Sequence of protein 2:
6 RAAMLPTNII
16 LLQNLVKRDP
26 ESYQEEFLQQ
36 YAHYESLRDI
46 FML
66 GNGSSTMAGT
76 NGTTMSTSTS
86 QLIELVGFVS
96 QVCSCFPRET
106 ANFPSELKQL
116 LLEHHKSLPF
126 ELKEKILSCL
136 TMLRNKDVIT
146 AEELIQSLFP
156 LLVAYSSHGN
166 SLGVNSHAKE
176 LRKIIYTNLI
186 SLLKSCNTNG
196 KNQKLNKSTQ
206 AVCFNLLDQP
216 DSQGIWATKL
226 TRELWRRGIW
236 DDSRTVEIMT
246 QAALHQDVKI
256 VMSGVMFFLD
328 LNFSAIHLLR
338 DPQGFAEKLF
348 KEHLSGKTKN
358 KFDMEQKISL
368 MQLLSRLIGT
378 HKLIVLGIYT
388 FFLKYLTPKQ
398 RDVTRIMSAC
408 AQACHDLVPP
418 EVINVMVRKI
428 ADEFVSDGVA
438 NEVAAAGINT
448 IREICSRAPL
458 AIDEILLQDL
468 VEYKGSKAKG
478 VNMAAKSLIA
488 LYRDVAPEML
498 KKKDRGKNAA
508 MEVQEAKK

These two protein chains interact to form a complex.

Contacts between the two chains:
Residue G435 in protein 2 contacts residue N114 in protein 1 (closest heavy-atom distance 4.5 Å).
Residue Y470 in protein 2 contacts residue L117 in protein 1 (closest heavy-atom distance 4.4 Å).
Residue G472 in protein 2 interacts with residue K118 in protein 1 (closest heavy-atom distance 4.2 Å).
Residue K474 in protein 2 contacts residue A116 in protein 1 (closest heavy-atom distance 4.1 Å).
Residue A437 in protein 2 contacts residue N114 in protein 1 (closest heavy-atom distance 4.6 Å).
Residue V436 in protein 2 contacts residue N114 in protein 1 (closest heavy-atom distance 3.5 Å).
Residue N438 in protein 2 contacts residue L117 in protein 1 (closest heavy-atom distance 3.5 Å).
Residue A441 in protein 2 interacts with residue L117 in protein 1 (closest heavy-atom distance 4.5 Å).
Residue N438 in protein 2 interacts with residue N114 in protein 1 (closest heavy-atom distance 3.1 Å).
Residue E469 in protein 2 contacts residue E119 in protein 1 (closest heavy-atom distance 3.7 Å).
Residue G435 in protein 2 is in contact with residue R113 in protein 1 (closest heavy-atom distance 4.5 Å).
Residue G472 in protein 2 is in contact with residue L117 in protein 1 (closest heavy-atom distance 3.6 Å).
Residue K474 in protein 2 is in contact with residue K115 in protein 1 (closest heavy-atom distance 3.6 Å).
Residue G435 in protein 2 contacts residue K112 in protein 1 (closest heavy-atom distance 3.6 Å).
Residue S473 in protein 2 is in contact with residue K118 in protein 1 (closest heavy-atom distance 4.6 Å).
Residue S473 in protein 2 interacts with residue A116 in protein 1 (closest heavy-atom distance 3.4 Å).
Residue D434 in protein 2 contacts residue K112 in protein 1 (closest heavy-atom distance 3.9 Å).
Residue A475 in protein 2 is in contact with residue L117 in protein 1 (closest heavy-atom distance 3.6 Å).
Residue Y470 in protein 2 interacts with residue K118 in protein 1 (closest heavy-atom distance 4.8 Å).
Residue E469 in protein 2 is in contact with residue K118 in protein 1 (closest heavy-atom distance 3.3 Å).
Residue V436 in protein 2 interacts with residue L117 in protein 1 (closest heavy-atom distance 4.8 Å).
Residue N438 in protein 2 contacts residue A116 in protein 1 (closest heavy-atom distance 4.7 Å).
Residue S473 in protein 2 interacts with residue L117 in protein 1 (closest heavy-atom distance 3.4 Å).
Residue V478 in protein 2 contacts residue L117 in protein 1 (closest heavy-atom distance 4.2 Å).
Residue K474 in protein 2 is in contact with residue L117 in protein 1 (closest heavy-atom distance 5.0 Å).

Sequence of protein 1:
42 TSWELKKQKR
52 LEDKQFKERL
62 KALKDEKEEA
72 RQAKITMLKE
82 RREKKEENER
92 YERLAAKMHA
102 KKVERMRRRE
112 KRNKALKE